Sequence of the second protein:
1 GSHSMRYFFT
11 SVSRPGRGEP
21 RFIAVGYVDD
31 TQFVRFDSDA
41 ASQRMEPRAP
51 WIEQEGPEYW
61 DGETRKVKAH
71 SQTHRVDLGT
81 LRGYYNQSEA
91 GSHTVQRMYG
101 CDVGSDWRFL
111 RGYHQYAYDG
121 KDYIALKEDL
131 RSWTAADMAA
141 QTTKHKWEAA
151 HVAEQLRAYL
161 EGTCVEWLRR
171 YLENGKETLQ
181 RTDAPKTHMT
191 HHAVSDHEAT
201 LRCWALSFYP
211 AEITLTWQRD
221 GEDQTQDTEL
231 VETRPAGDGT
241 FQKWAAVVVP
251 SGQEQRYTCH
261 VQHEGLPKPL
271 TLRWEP

Contacts between the two chains:
Residue Y116 in the second protein is in contact with residue F7 in the first protein (closest heavy-atom distance 4.2 Å).
Residue E63 in the second protein is in contact with residue L2 in the first protein (closest heavy-atom distance 2.8 Å).
Residue K66 in the second protein is in contact with residue P4 in the first protein (closest heavy-atom distance 3.9 Å).
Residue H70 in the second protein contacts residue Q3 in the first protein (closest heavy-atom distance 3.2 Å).
Residue F33 in the second protein interacts with residue Y1 in the first protein (closest heavy-atom distance 4.7 Å).
Residue H70 in the second protein contacts residue L2 in the first protein (closest heavy-atom distance 4.1 Å).
Residue V67 in the second protein is in contact with residue L2 in the first protein (closest heavy-atom distance 3.6 Å).
Residue Y59 in the second protein contacts residue Y1 in the first protein (closest heavy-atom distance 4.3 Å).
Residue Y99 in the second protein is in contact with residue L2 in the first protein (closest heavy-atom distance 3.2 Å).
Residue Y116 in the second protein is in contact with residue L9 in the first protein (closest heavy-atom distance 3.9 Å).
Residue F9 in the second protein interacts with residue L2 in the first protein (closest heavy-atom distance 3.6 Å).
Residue K146 in the second protein interacts with residue L9 in the first protein (closest heavy-atom distance 2.9 Å).
Residue L81 in the second protein contacts residue L9 in the first protein (closest heavy-atom distance 3.7 Å).
Residue T73 in the second protein is in contact with residue L8 in the first protein (closest heavy-atom distance 3.8 Å).
Residue I124 in the second protein interacts with residue L9 in the first protein (closest heavy-atom distance 4.4 Å).
Residue Q155 in the second protein contacts residue R5 in the first protein (closest heavy-atom distance 2.7 Å).
Residue K66 in the second protein is in contact with residue Y1 in the first protein (closest heavy-atom distance 3.5 Å).
Residue Y7 in the second protein contacts residue Y1 in the first protein (closest heavy-atom distance 2.7 Å).
Residue Y7 in the second protein is in contact with residue L2 in the first protein (closest heavy-atom distance 3.5 Å).
Residue Y171 in the second protein contacts residue Y1 in the first protein (closest heavy-atom distance 2.8 Å).
Residue Y159 in the second protein is in contact with residue Y1 in the first protein (closest heavy-atom distance 2.7 Å).
Residue Y159 in the second protein contacts residue L2 in the first protein (closest heavy-atom distance 3.9 Å).
Residue W147 in the second protein contacts residue L8 in the first protein (closest heavy-atom distance 3.0 Å).
Residue D77 in the second protein contacts residue F7 in the first protein (closest heavy-atom distance 4.8 Å).
Residue T73 in the second protein is in contact with residue T6 in the first protein (closest heavy-atom distance 4.2 Å).
Residue Y123 in the second protein contacts residue L9 in the first protein (closest heavy-atom distance 4.0 Å).
Residue Y84 in the second protein is in contact with residue L9 in the first protein (closest heavy-atom distance 2.8 Å).
Residue D77 in the second protein interacts with residue L8 in the first protein (closest heavy-atom distance 3.7 Å).
Residue K146 in the second protein is in contact with residue L8 in the first protein (closest heavy-atom distance 4.0 Å).
Residue Y99 in the second protein interacts with residue Q3 in the first protein (closest heavy-atom distance 3.0 Å).
Residue Y159 in the second protein is in contact with residue Q3 in the first protein (closest heavy-atom distance 3.5 Å).
Residue T80 in the second protein contacts residue L9 in the first protein (closest heavy-atom distance 3.4 Å).
Residue T163 in the second protein interacts with residue Y1 in the first protein (closest heavy-atom distance 3.4 Å).
Residue H114 in the second protein contacts residue F7 in the first protein (closest heavy-atom distance 4.4 Å).
Residue Y159 in the second protein interacts with residue P4 in the first protein (closest heavy-atom distance 4.3 Å).
Residue L156 in the second protein contacts residue F7 in the first protein (closest heavy-atom distance 3.5 Å).
Residue T143 in the second protein contacts residue L9 in the first protein (closest heavy-atom distance 2.6 Å).
Residue K66 in the second protein interacts with residue Q3 in the first protein (closest heavy-atom distance 3.9 Å).
Residue T73 in the second protein interacts with residue F7 in the first protein (closest heavy-atom distance 3.4 Å).
Residue K66 in the second protein contacts residue L2 in the first protein (closest heavy-atom distance 2.8 Å).
Residue D77 in the second protein contacts residue L9 in the first protein (closest heavy-atom distance 2.9 Å).
Residue L156 in the second protein interacts with residue Q3 in the first protein (closest heavy-atom distance 4.8 Å).
Residue V152 in the second protein contacts residue F7 in the first protein (closest heavy-atom distance 3.6 Å).
Residue M5 in the second protein is in contact with residue Y1 in the first protein (closest heavy-atom distance 3.8 Å).
Residue R97 in the second protein contacts residue Q3 in the first protein (closest heavy-atom distance 3.5 Å).
Residue W147 in the second protein interacts with residue L9 in the first protein (closest heavy-atom distance 3.7 Å).
Residue E63 in the second protein interacts with residue Y1 in the first protein (closest heavy-atom distance 3.5 Å).
Residue W167 in the second protein interacts with residue Y1 in the first protein (closest heavy-atom distance 3.2 Å).
Residue M45 in the second protein interacts with residue L2 in the first protein (closest heavy-atom distance 3.6 Å).
Residue V95 in the second protein interacts with residue L9 in the first protein (closest heavy-atom distance 4.7 Å).
Residue W147 in the second protein contacts residue F7 in the first protein (closest heavy-atom distance 4.0 Å).
Residue T143 in the second protein is in contact with residue L8 in the first protein (closest heavy-atom distance 4.8 Å).
Residue R97 in the second protein is in contact with residue F7 in the first protein (closest heavy-atom distance 4.0 Å).
Residue Q155 in the second protein interacts with residue F7 in the first protein (closest heavy-atom distance 3.4 Å).
Residue V76 in the second protein is in contact with residue L8 in the first protein (closest heavy-atom distance 3.9 Å).

The following describes two proteins that form a bound complex.

Sequence of the first protein:
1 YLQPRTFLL